Sequence of chain B:
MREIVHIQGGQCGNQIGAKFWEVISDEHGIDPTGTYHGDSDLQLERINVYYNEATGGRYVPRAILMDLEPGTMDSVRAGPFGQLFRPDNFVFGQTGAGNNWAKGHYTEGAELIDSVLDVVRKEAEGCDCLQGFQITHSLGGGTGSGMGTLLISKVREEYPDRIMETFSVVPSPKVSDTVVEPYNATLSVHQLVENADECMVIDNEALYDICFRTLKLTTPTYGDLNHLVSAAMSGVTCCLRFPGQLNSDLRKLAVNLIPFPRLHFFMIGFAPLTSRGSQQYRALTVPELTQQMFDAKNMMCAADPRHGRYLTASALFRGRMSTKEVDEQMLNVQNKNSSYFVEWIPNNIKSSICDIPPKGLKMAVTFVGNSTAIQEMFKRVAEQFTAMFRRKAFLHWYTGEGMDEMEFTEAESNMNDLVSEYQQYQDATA

Interface contacts:
Residue Q279 in chain B interacts with residue G90 in chain A (closest heavy-atom distance 3.7 Å).
Residue L361 in chain B interacts with residue G90 in chain A (closest heavy-atom distance 4.0 Å).
Residue L228 in chain B interacts with residue H89 in chain A (closest heavy-atom distance 3.2 Å).
Residue K362 in chain B contacts residue S121 in chain A (closest heavy-atom distance 4.3 Å).
Residue K359 in chain B is in contact with residue K98 in chain A (closest heavy-atom distance 3.9 Å).
Residue D39 in chain B interacts with residue R99 in chain A (closest heavy-atom distance 4.2 Å).
Residue K359 in chain B is in contact with residue L86 in chain A (closest heavy-atom distance 3.5 Å).
Residue L284 in chain B interacts with residue V91 in chain A (closest heavy-atom distance 3.8 Å).
Residue G360 in chain B interacts with residue V91 in chain A (closest heavy-atom distance 3.3 Å).
Residue R276 in chain B is in contact with residue Y96 in chain A (closest heavy-atom distance 3.3 Å).
Residue P357 in chain B is in contact with residue E100 in chain A (closest heavy-atom distance 4.3 Å).
Residue Q245 in chain B contacts residue S104 in chain A (closest heavy-atom distance 3.0 Å).
Residue R276 in chain B is in contact with residue G90 in chain A (closest heavy-atom distance 3.9 Å).
Residue Q279 in chain B interacts with residue Y96 in chain A (closest heavy-atom distance 4.0 Å).
Residue G360 in chain B interacts with residue Y96 in chain A (closest heavy-atom distance 4.3 Å).
Residue M321 in chain B interacts with residue I119 in chain A (closest heavy-atom distance 4.1 Å).
Residue K359 in chain B is in contact with residue R99 in chain A (closest heavy-atom distance 3.4 Å).
Residue L215 in chain B interacts with residue G88 in chain A (closest heavy-atom distance 4.2 Å).
Residue D41 in chain B interacts with residue F134 in chain A (closest heavy-atom distance 3.5 Å).
Residue H227 in chain B is in contact with residue L86 in chain A (closest heavy-atom distance 3.3 Å).
Residue S40 in chain B contacts residue Y101 in chain A (closest heavy-atom distance 3.4 Å).
Residue Q279 in chain B interacts with residue V91 in chain A (closest heavy-atom distance 3.5 Å).
Residue R320 in chain B contacts residue G102 in chain A (closest heavy-atom distance 3.7 Å).
Residue F270 in chain B interacts with residue H89 in chain A (closest heavy-atom distance 3.8 Å).
Residue L361 in chain B is in contact with residue H89 in chain A (closest heavy-atom distance 3.3 Å).
Residue L42 in chain B interacts with residue Y101 in chain A (closest heavy-atom distance 4.0 Å).
Residue G360 in chain B interacts with residue N97 in chain A (closest heavy-atom distance 3.4 Å).
Residue D39 in chain B contacts residue Y101 in chain A (closest heavy-atom distance 3.8 Å).
Residue R320 in chain B interacts with residue Y101 in chain A (closest heavy-atom distance 4.5 Å).
Residue R276 in chain B contacts residue H89 in chain A (closest heavy-atom distance 4.3 Å).
Residue D41 in chain B is in contact with residue R132 in chain A (closest heavy-atom distance 4.0 Å).
Residue D26 in chain B interacts with residue L86 in chain A (closest heavy-atom distance 3.8 Å).
Residue R276 in chain B contacts residue G88 in chain A (closest heavy-atom distance 2.8 Å).
Residue K359 in chain B interacts with residue N97 in chain A (closest heavy-atom distance 2.5 Å).
Residue D41 in chain B is in contact with residue T133 in chain A (closest heavy-atom distance 3.2 Å).
Residue D355 in chain B interacts with residue G102 in chain A (closest heavy-atom distance 3.3 Å).
Residue R276 in chain B contacts residue F87 in chain A (closest heavy-atom distance 2.3 Å).
Residue T221 in chain B is in contact with residue Q82 in chain A (closest heavy-atom distance 4.0 Å).
Residue P243 in chain B contacts residue T103 in chain A (closest heavy-atom distance 3.6 Å).
Residue D355 in chain B contacts residue S104 in chain A (closest heavy-atom distance 3.8 Å).
Residue Q43 in chain B is in contact with residue R99 in chain A (closest heavy-atom distance 3.0 Å).
Residue A231 in chain B interacts with residue H89 in chain A (closest heavy-atom distance 3.4 Å).
Residue I356 in chain B interacts with residue Y101 in chain A (closest heavy-atom distance 3.9 Å).
Residue R320 in chain B interacts with residue I119 in chain A (closest heavy-atom distance 4.5 Å).
Residue T221 in chain B is in contact with residue V81 in chain A (closest heavy-atom distance 3.2 Å).
Residue L361 in chain B contacts residue V91 in chain A (closest heavy-atom distance 3.8 Å).
Residue D39 in chain B is in contact with residue L128 in chain A (closest heavy-atom distance 3.6 Å).
Residue T274 in chain B contacts residue G88 in chain A (closest heavy-atom distance 4.3 Å).
Residue H227 in chain B is in contact with residue H89 in chain A (closest heavy-atom distance 3.0 Å).
Residue G360 in chain B is in contact with residue G90 in chain A (closest heavy-atom distance 4.3 Å).
Residue L273 in chain B is in contact with residue H89 in chain A (closest heavy-atom distance 3.6 Å).
Residue R320 in chain B interacts with residue E100 in chain A (closest heavy-atom distance 2.5 Å).
Residue I356 in chain B interacts with residue G102 in chain A (closest heavy-atom distance 3.7 Å).
Residue Q279 in chain B contacts residue G88 in chain A (closest heavy-atom distance 3.4 Å).
Residue D26 in chain B contacts residue I85 in chain A (closest heavy-atom distance 3.5 Å).
Residue R320 in chain B interacts with residue P125 in chain A (closest heavy-atom distance 3.4 Å).
Residue T219 in chain B interacts with residue Q79 in chain A (closest heavy-atom distance 3.9 Å).
Residue S40 in chain B is in contact with residue R99 in chain A (closest heavy-atom distance 3.8 Å).
Residue D224 in chain B contacts residue Q83 in chain A (closest heavy-atom distance 3.3 Å).
Residue D355 in chain B interacts with residue T103 in chain A (closest heavy-atom distance 3.5 Å).

This data describes a binding interaction between two proteins.

Sequence of chain A:
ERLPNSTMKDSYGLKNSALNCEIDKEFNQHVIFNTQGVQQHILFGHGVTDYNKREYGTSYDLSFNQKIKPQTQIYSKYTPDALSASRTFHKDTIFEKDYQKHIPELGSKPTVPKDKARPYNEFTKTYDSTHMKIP